Sequence of chain B:
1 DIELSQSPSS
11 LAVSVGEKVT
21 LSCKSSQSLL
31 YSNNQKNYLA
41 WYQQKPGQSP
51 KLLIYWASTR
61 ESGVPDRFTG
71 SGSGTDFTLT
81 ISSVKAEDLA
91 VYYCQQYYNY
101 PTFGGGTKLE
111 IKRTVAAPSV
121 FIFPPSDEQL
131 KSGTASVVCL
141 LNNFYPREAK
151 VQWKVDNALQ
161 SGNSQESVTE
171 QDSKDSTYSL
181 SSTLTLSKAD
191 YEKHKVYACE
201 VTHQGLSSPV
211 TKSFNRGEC

Contacts between the two chains:
Residue N99 in chain B contacts residue A4 in chain A (closest heavy-atom distance 3.4 Å).
Residue P101 in chain B interacts with residue A6 in chain A (closest heavy-atom distance 3.5 Å).
Residue Y97 in chain B is in contact with residue P5 in chain A (closest heavy-atom distance 3.6 Å).
Residue N99 in chain B interacts with residue A2 in chain A (closest heavy-atom distance 4.4 Å).
Residue Y98 in chain B contacts residue P5 in chain A (closest heavy-atom distance 3.6 Å).
Residue Y98 in chain B interacts with residue A4 in chain A (closest heavy-atom distance 2.9 Å).
Residue Y98 in chain B contacts residue A2 in chain A (closest heavy-atom distance 3.4 Å).
Residue Y100 in chain B contacts residue A6 in chain A (closest heavy-atom distance 3.9 Å).
Residue Y31 in chain B interacts with residue P3 in chain A (closest heavy-atom distance 3.2 Å).
Residue Y100 in chain B contacts residue A4 in chain A (closest heavy-atom distance 3.6 Å).
Residue N99 in chain B is in contact with residue P5 in chain A (closest heavy-atom distance 4.1 Å).
Residue Y100 in chain B contacts residue P5 in chain A (closest heavy-atom distance 3.8 Å).
Residue N99 in chain B interacts with residue P3 in chain A (closest heavy-atom distance 4.8 Å).
Residue Y98 in chain B interacts with residue P3 in chain A (closest heavy-atom distance 3.3 Å).
Residue Y38 in chain B contacts residue P3 in chain A (closest heavy-atom distance 3.5 Å).
Residue Y31 in chain B interacts with residue A2 in chain A (closest heavy-atom distance 3.8 Å).
Residue N99 in chain B is in contact with residue A6 in chain A (closest heavy-atom distance 4.5 Å).

Sequence of chain A:
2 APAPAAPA

This data describes a binding interaction between two proteins.